The following describes two proteins that form a bound complex.

Sequence of chain B:
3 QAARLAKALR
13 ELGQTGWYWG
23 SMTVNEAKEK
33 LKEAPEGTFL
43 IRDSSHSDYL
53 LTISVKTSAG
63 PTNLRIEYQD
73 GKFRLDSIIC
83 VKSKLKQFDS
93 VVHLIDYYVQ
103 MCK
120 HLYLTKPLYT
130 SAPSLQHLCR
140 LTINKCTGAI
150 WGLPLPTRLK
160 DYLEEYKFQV

Sequence of chain A:
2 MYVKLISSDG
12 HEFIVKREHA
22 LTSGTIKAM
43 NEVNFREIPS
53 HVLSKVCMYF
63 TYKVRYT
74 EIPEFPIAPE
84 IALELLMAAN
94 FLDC

Contacts between the two chains:
Residue L137 in chain B contacts residue F78 in chain A (closest heavy-atom distance 3.6 Å).
Residue P155 in chain B interacts with residue M90 in chain A (closest heavy-atom distance 4.2 Å).
Residue L134 in chain B contacts residue L88 in chain A (closest heavy-atom distance 4.1 Å).
Residue A131 in chain B is in contact with residue K65 in chain A (closest heavy-atom distance 3.7 Å).
Residue R139 in chain B contacts residue L89 in chain A (closest heavy-atom distance 4.7 Å).
Residue Y128 in chain B contacts residue I75 in chain A (closest heavy-atom distance 3.9 Å).
Residue L158 in chain B is in contact with residue M90 in chain A (closest heavy-atom distance 3.8 Å).
Residue Q135 in chain B is in contact with residue N93 in chain A (closest heavy-atom distance 3.3 Å).
Residue L134 in chain B contacts residue C97 in chain A (closest heavy-atom distance 2.8 Å).
Residue R157 in chain B interacts with residue N93 in chain A (closest heavy-atom distance 3.2 Å).
Residue I142 in chain B interacts with residue L86 in chain A (closest heavy-atom distance 3.8 Å).
Residue I142 in chain B interacts with residue A85 in chain A (closest heavy-atom distance 4.0 Å).
Residue S130 in chain B interacts with residue Y68 in chain A (closest heavy-atom distance 4.7 Å).
Residue T141 in chain B is in contact with residue I80 in chain A (closest heavy-atom distance 3.4 Å).
Residue P132 in chain B is in contact with residue I75 in chain A (closest heavy-atom distance 4.6 Å).
Residue Q135 in chain B is in contact with residue L89 in chain A (closest heavy-atom distance 3.6 Å).
Residue L158 in chain B is in contact with residue L89 in chain A (closest heavy-atom distance 4.3 Å).
Residue P132 in chain B interacts with residue Y64 in chain A (closest heavy-atom distance 3.6 Å).
Residue P153 in chain B interacts with residue L86 in chain A (closest heavy-atom distance 3.9 Å).
Residue P153 in chain B contacts residue M90 in chain A (closest heavy-atom distance 4.3 Å).
Residue A131 in chain B is in contact with residue Y61 in chain A (closest heavy-atom distance 4.5 Å).
Residue I142 in chain B contacts residue L89 in chain A (closest heavy-atom distance 4.0 Å).
Residue A131 in chain B interacts with residue Y64 in chain A (closest heavy-atom distance 4.1 Å).
Residue C138 in chain B contacts residue I80 in chain A (closest heavy-atom distance 3.9 Å).
Residue S133 in chain B contacts residue Y61 in chain A (closest heavy-atom distance 3.3 Å).
Residue T141 in chain B contacts residue A81 in chain A (closest heavy-atom distance 4.5 Å).
Residue C138 in chain B is in contact with residue L88 in chain A (closest heavy-atom distance 3.5 Å).
Residue Q135 in chain B is in contact with residue A92 in chain A (closest heavy-atom distance 3.7 Å).
Residue L154 in chain B interacts with residue M90 in chain A (closest heavy-atom distance 3.6 Å).
Residue A131 in chain B contacts residue I75 in chain A (closest heavy-atom distance 3.4 Å).
Residue L134 in chain B is in contact with residue I80 in chain A (closest heavy-atom distance 4.2 Å).
Residue Y161 in chain B interacts with residue L89 in chain A (closest heavy-atom distance 4.2 Å).
Residue L162 in chain B is in contact with residue L89 in chain A (closest heavy-atom distance 4.3 Å).
Residue C145 in chain B is in contact with residue P82 in chain A (closest heavy-atom distance 3.6 Å).
Residue L127 in chain B is in contact with residue E74 in chain A (closest heavy-atom distance 3.8 Å).
Residue L152 in chain B is in contact with residue L86 in chain A (closest heavy-atom distance 4.2 Å).
Residue Q135 in chain B interacts with residue C97 in chain A (closest heavy-atom distance 3.4 Å).
Residue L154 in chain B interacts with residue L89 in chain A (closest heavy-atom distance 4.0 Å).
Residue A131 in chain B is in contact with residue Y68 in chain A (closest heavy-atom distance 3.8 Å).
Residue S133 in chain B is in contact with residue C97 in chain A (closest heavy-atom distance 3.6 Å).
Residue L137 in chain B contacts residue Y64 in chain A (closest heavy-atom distance 4.2 Å).
Residue P132 in chain B is in contact with residue Y61 in chain A (closest heavy-atom distance 2.7 Å).
Residue L134 in chain B contacts residue A92 in chain A (closest heavy-atom distance 3.8 Å).
Residue T129 in chain B is in contact with residue I75 in chain A (closest heavy-atom distance 4.3 Å).
Residue L154 in chain B interacts with residue L86 in chain A (closest heavy-atom distance 3.9 Å).
Residue T141 in chain B interacts with residue P82 in chain A (closest heavy-atom distance 4.2 Å).
Residue L134 in chain B contacts residue Y61 in chain A (closest heavy-atom distance 3.4 Å).
Residue L137 in chain B interacts with residue Y61 in chain A (closest heavy-atom distance 3.9 Å).
Residue C138 in chain B interacts with residue L89 in chain A (closest heavy-atom distance 3.5 Å).
Residue L134 in chain B interacts with residue V58 in chain A (closest heavy-atom distance 4.2 Å).
Residue T141 in chain B interacts with residue A85 in chain A (closest heavy-atom distance 3.8 Å).
Residue L137 in chain B interacts with residue I80 in chain A (closest heavy-atom distance 3.8 Å).
Residue L134 in chain B contacts residue F78 in chain A (closest heavy-atom distance 3.9 Å).
Residue S130 in chain B is in contact with residue I75 in chain A (closest heavy-atom distance 3.2 Å).
Residue L158 in chain B is in contact with residue N93 in chain A (closest heavy-atom distance 3.9 Å).
Residue C138 in chain B is in contact with residue A85 in chain A (closest heavy-atom distance 3.9 Å).